Sequence of the second protein:
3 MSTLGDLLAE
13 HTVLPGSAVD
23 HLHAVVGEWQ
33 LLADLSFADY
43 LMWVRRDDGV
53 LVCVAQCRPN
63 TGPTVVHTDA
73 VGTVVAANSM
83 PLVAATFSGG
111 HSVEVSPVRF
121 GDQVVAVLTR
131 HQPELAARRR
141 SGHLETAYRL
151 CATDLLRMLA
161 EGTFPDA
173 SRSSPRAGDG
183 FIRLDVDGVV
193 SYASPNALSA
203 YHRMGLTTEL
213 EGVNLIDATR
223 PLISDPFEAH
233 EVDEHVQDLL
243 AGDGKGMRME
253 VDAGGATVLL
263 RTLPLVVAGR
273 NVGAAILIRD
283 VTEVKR

Sequence of the first protein:
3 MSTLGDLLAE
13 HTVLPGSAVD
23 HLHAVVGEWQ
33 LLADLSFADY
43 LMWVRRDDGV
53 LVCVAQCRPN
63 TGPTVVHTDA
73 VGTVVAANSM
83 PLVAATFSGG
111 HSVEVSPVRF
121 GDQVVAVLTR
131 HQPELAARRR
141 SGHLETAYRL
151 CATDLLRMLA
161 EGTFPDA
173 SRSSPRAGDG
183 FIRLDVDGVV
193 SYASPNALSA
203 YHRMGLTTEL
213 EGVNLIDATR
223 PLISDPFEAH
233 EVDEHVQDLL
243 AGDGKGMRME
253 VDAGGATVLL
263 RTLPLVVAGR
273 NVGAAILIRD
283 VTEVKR

Residue-level contacts at the interface:
Residue T63 in the first protein contacts residue T63 in the second protein (closest heavy-atom distance 3.9 Å).
Residue N198 in the first protein interacts with residue R60 in the second protein (closest heavy-atom distance 2.9 Å).
Residue N62 in the first protein contacts residue T63 in the second protein (closest heavy-atom distance 3.5 Å).
Residue R174 in the first protein contacts residue S175 in the second protein (closest heavy-atom distance 3.8 Å).
Residue N62 in the first protein is in contact with residue G180 in the second protein (closest heavy-atom distance 3.0 Å).
Residue R281 in the first protein is in contact with residue R178 in the second protein (closest heavy-atom distance 3.4 Å).
Residue H204 in the first protein contacts residue D71 in the second protein (closest heavy-atom distance 2.7 Å).
Residue D71 in the first protein interacts with residue R205 in the second protein (closest heavy-atom distance 2.4 Å).
Residue V283 in the first protein contacts residue R174 in the second protein (closest heavy-atom distance 3.9 Å).
Residue E252 in the first protein contacts residue R174 in the second protein (closest heavy-atom distance 2.6 Å).
Residue P65 in the first protein interacts with residue R139 in the second protein (closest heavy-atom distance 3.5 Å).
Residue T5 in the first protein contacts residue A258 in the second protein (closest heavy-atom distance 3.9 Å).
Residue N62 in the first protein is in contact with residue D181 in the second protein (closest heavy-atom distance 3.0 Å).
Residue G257 in the first protein is in contact with residue T5 in the second protein (closest heavy-atom distance 3.7 Å).
Residue R174 in the first protein is in contact with residue R281 in the second protein (closest heavy-atom distance 3.8 Å).
Residue R60 in the first protein is in contact with residue S201 in the second protein (closest heavy-atom distance 3.1 Å).
Residue E285 in the first protein contacts residue G29 in the second protein (closest heavy-atom distance 3.4 Å).
Residue R178 in the first protein interacts with residue R281 in the second protein (closest heavy-atom distance 3.4 Å).
Residue R281 in the first protein is in contact with residue R174 in the second protein (closest heavy-atom distance 3.8 Å).
Residue S4 in the first protein contacts residue R205 in the second protein (closest heavy-atom distance 2.6 Å).
Residue K287 in the first protein interacts with residue R174 in the second protein (closest heavy-atom distance 3.0 Å).
Residue R174 in the first protein interacts with residue V283 in the second protein (closest heavy-atom distance 3.9 Å).
Residue R174 in the first protein interacts with residue E252 in the second protein (closest heavy-atom distance 2.6 Å).
Residue N62 in the first protein interacts with residue N62 in the second protein (closest heavy-atom distance 3.5 Å).
Residue R178 in the first protein contacts residue R178 in the second protein (closest heavy-atom distance 3.5 Å).
Residue D181 in the first protein interacts with residue R178 in the second protein (closest heavy-atom distance 2.7 Å).
Residue R205 in the first protein contacts residue S4 in the second protein (closest heavy-atom distance 2.6 Å).
Residue D181 in the first protein is in contact with residue N62 in the second protein (closest heavy-atom distance 3.0 Å).
Residue H25 in the first protein is in contact with residue E285 in the second protein (closest heavy-atom distance 2.6 Å).
Residue S175 in the first protein contacts residue R174 in the second protein (closest heavy-atom distance 3.8 Å).
Residue G64 in the first protein contacts residue R139 in the second protein (closest heavy-atom distance 3.3 Å).
Residue L6 in the first protein interacts with residue E285 in the second protein (closest heavy-atom distance 3.7 Å).
Residue R140 in the first protein interacts with residue A137 in the second protein (closest heavy-atom distance 3.1 Å).
Residue R139 in the first protein contacts residue G64 in the second protein (closest heavy-atom distance 3.3 Å).
Residue R60 in the first protein interacts with residue P197 in the second protein (closest heavy-atom distance 3.3 Å).
Residue E285 in the first protein contacts residue L6 in the second protein (closest heavy-atom distance 3.7 Å).
Residue R178 in the first protein interacts with residue D181 in the second protein (closest heavy-atom distance 2.7 Å).
Residue E285 in the first protein contacts residue V28 in the second protein (closest heavy-atom distance 3.4 Å).
Residue V73 in the first protein contacts residue R205 in the second protein (closest heavy-atom distance 3.5 Å).
Residue S201 in the first protein interacts with residue R60 in the second protein (closest heavy-atom distance 3.1 Å).
Residue T63 in the first protein contacts residue N62 in the second protein (closest heavy-atom distance 3.5 Å).
Residue S4 in the first protein contacts residue H204 in the second protein (closest heavy-atom distance 3.5 Å).
Residue G29 in the first protein is in contact with residue E285 in the second protein (closest heavy-atom distance 3.4 Å).
Residue R174 in the first protein contacts residue K287 in the second protein (closest heavy-atom distance 3.0 Å).
Residue H69 in the first protein interacts with residue P197 in the second protein (closest heavy-atom distance 3.8 Å).
Residue P197 in the first protein is in contact with residue H69 in the second protein (closest heavy-atom distance 3.8 Å).
Residue H25 in the first protein interacts with residue R288 in the second protein (closest heavy-atom distance 3.4 Å).
Residue R60 in the first protein is in contact with residue N198 in the second protein (closest heavy-atom distance 2.9 Å).
Residue T5 in the first protein interacts with residue G257 in the second protein (closest heavy-atom distance 3.7 Å).
Residue G180 in the first protein is in contact with residue N62 in the second protein (closest heavy-atom distance 3.0 Å).
Residue D71 in the first protein interacts with residue H204 in the second protein (closest heavy-atom distance 2.7 Å).
Residue R205 in the first protein contacts residue D71 in the second protein (closest heavy-atom distance 2.4 Å).
Residue P197 in the first protein contacts residue R60 in the second protein (closest heavy-atom distance 3.3 Å).
Residue H204 in the first protein interacts with residue S4 in the second protein (closest heavy-atom distance 3.5 Å).
Residue V28 in the first protein is in contact with residue E285 in the second protein (closest heavy-atom distance 3.4 Å).
Residue A137 in the first protein is in contact with residue R140 in the second protein (closest heavy-atom distance 3.1 Å).
Residue R139 in the first protein contacts residue P65 in the second protein (closest heavy-atom distance 3.5 Å).
Residue R205 in the first protein contacts residue V73 in the second protein (closest heavy-atom distance 3.5 Å).
Residue R288 in the first protein contacts residue H25 in the second protein (closest heavy-atom distance 3.4 Å).
Residue E285 in the first protein is in contact with residue H25 in the second protein (closest heavy-atom distance 2.6 Å).

The following describes two proteins that form a bound complex.